This data describes a binding interaction between two proteins.

Sequence of the second protein:
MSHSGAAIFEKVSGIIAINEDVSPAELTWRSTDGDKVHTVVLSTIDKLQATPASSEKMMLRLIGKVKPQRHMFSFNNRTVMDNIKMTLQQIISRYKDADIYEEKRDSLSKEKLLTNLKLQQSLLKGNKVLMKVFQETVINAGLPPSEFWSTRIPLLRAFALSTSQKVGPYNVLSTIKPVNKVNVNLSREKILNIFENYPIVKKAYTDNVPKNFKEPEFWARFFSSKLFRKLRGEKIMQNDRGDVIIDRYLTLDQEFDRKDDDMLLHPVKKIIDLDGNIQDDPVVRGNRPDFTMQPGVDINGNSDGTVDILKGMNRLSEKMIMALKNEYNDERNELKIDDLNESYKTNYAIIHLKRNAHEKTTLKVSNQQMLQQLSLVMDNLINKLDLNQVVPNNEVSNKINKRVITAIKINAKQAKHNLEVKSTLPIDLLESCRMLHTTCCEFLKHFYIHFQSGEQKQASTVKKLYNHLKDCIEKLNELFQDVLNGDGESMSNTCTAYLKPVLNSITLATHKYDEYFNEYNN

Sequence of the first protein:
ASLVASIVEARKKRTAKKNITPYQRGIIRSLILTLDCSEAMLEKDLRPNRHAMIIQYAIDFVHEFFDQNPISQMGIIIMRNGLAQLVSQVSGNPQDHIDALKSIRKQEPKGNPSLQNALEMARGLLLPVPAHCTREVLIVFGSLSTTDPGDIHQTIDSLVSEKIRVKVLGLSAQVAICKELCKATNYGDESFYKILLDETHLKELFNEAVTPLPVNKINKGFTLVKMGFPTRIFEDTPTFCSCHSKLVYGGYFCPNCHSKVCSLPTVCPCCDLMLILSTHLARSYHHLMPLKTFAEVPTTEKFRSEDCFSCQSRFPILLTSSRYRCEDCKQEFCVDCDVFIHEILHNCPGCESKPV

Interface contacts:
Residue H557 in the second protein interacts with residue C339 in the first protein (closest heavy-atom distance 3.0 Å).
Residue L225 in the second protein is in contact with residue M219 in the first protein (closest heavy-atom distance 3.7 Å).
Residue K632 in the second protein is in contact with residue N354 in the first protein (closest heavy-atom distance 3.1 Å).
Residue P233 in the second protein contacts residue D246 in the first protein (closest heavy-atom distance 3.6 Å).
Residue H557 in the second protein interacts with residue S340 in the first protein (closest heavy-atom distance 3.8 Å).
Residue I437 in the second protein contacts residue P120 in the first protein (closest heavy-atom distance 3.8 Å).
Residue V231 in the second protein is in contact with residue N179 in the first protein (closest heavy-atom distance 3.2 Å).
Residue H519 in the second protein interacts with residue Y347 in the first protein (closest heavy-atom distance 3.0 Å).
Residue N434 in the second protein contacts residue K315 in the first protein (closest heavy-atom distance 3.0 Å).
Residue Y396 in the second protein contacts residue E218 in the first protein (closest heavy-atom distance 3.4 Å).
Residue Y435 in the second protein is in contact with residue D287 in the first protein (closest heavy-atom distance 2.7 Å).
Residue V231 in the second protein contacts residue L181 in the first protein (closest heavy-atom distance 3.6 Å).
Residue T558 in the second protein interacts with residue S343 in the first protein (closest heavy-atom distance 3.5 Å).
Residue L392 in the second protein interacts with residue G248 in the first protein (closest heavy-atom distance 3.7 Å).
Residue Y618 in the second protein is in contact with residue F338 in the first protein (closest heavy-atom distance 3.4 Å).
Residue S625 in the second protein interacts with residue C355 in the first protein (closest heavy-atom distance 3.3 Å).
Residue V541 in the second protein is in contact with residue Y347 in the first protein (closest heavy-atom distance 3.0 Å).
Residue R554 in the second protein contacts residue F338 in the first protein (closest heavy-atom distance 3.6 Å).
Residue K565 in the second protein interacts with residue C368 in the first protein (closest heavy-atom distance 3.3 Å).
Residue Y431 in the second protein interacts with residue D287 in the first protein (closest heavy-atom distance 3.7 Å).
Residue L539 in the second protein is in contact with residue K344 in the first protein (closest heavy-atom distance 3.7 Å).
Residue L564 in the second protein is in contact with residue C368 in the first protein (closest heavy-atom distance 3.7 Å).
Residue E540 in the second protein contacts residue K344 in the first protein (closest heavy-atom distance 3.8 Å).
Residue G232 in the second protein contacts residue D246 in the first protein (closest heavy-atom distance 3.6 Å).
Residue K230 in the second protein is in contact with residue N215 in the first protein (closest heavy-atom distance 3.7 Å).
Residue Y618 in the second protein is in contact with residue P336 in the first protein (closest heavy-atom distance 3.4 Å).
Residue Q572 in the second protein is in contact with residue C369 in the first protein (closest heavy-atom distance 3.6 Å).
Residue Q516 in the second protein interacts with residue F332 in the first protein (closest heavy-atom distance 3.2 Å).
Residue H519 in the second protein contacts residue E333 in the first protein (closest heavy-atom distance 3.4 Å).
Residue Y618 in the second protein is in contact with residue T335 in the first protein (closest heavy-atom distance 3.8 Å).
Residue I438 in the second protein interacts with residue Q122 in the first protein (closest heavy-atom distance 3.2 Å).
Residue A617 in the second protein contacts residue T337 in the first protein (closest heavy-atom distance 3.4 Å).
Residue R221 in the second protein interacts with residue G222 in the first protein (closest heavy-atom distance 3.5 Å).
Residue A222 in the second protein is in contact with residue L184 in the first protein (closest heavy-atom distance 3.8 Å).
Residue H557 in the second protein contacts residue F338 in the first protein (closest heavy-atom distance 3.6 Å).
Residue K230 in the second protein is in contact with residue P247 in the first protein (closest heavy-atom distance 3.5 Å).
Residue H557 in the second protein interacts with residue S343 in the first protein (closest heavy-atom distance 3.8 Å).
Residue Y431 in the second protein is in contact with residue Y285 in the first protein (closest heavy-atom distance 2.7 Å).
Residue K565 in the second protein is in contact with residue P367 in the first protein (closest heavy-atom distance 3.2 Å).
Residue L392 in the second protein is in contact with residue D246 in the first protein (closest heavy-atom distance 3.0 Å).
Residue R554 in the second protein contacts residue S343 in the first protein (closest heavy-atom distance 3.2 Å).
Residue Y618 in the second protein is in contact with residue L345 in the first protein (closest heavy-atom distance 3.8 Å).
Residue A436 in the second protein interacts with residue V313 in the first protein (closest heavy-atom distance 3.7 Å).
Residue A222 in the second protein interacts with residue Q187 in the first protein (closest heavy-atom distance 3.4 Å).
Residue Q572 in the second protein interacts with residue N354 in the first protein (closest heavy-atom distance 3.5 Å).
Residue A436 in the second protein interacts with residue Q122 in the first protein (closest heavy-atom distance 3.0 Å).
Residue I438 in the second protein interacts with residue P120 in the first protein (closest heavy-atom distance 3.3 Å).
Residue Y435 in the second protein is in contact with residue V313 in the first protein (closest heavy-atom distance 3.6 Å).
Residue Q229 in the second protein interacts with residue L181 in the first protein (closest heavy-atom distance 3.8 Å).
Residue Y568 in the second protein interacts with residue C368 in the first protein (closest heavy-atom distance 3.5 Å).
Residue K230 in the second protein interacts with residue L181 in the first protein (closest heavy-atom distance 3.8 Å).
Residue N434 in the second protein interacts with residue N314 in the first protein (closest heavy-atom distance 2.9 Å).
Residue L628 in the second protein is in contact with residue H356 in the first protein (closest heavy-atom distance 3.6 Å).
Residue Y568 in the second protein interacts with residue C355 in the first protein (closest heavy-atom distance 3.6 Å).
Residue Y435 in the second protein is in contact with residue Y121 in the first protein (closest heavy-atom distance 3.6 Å).
Residue L392 in the second protein is in contact with residue D249 in the first protein (closest heavy-atom distance 3.8 Å).
Residue Q229 in the second protein is in contact with residue A182 in the first protein (closest heavy-atom distance 2.6 Å).
Residue P621 in the second protein interacts with residue T337 in the first protein (closest heavy-atom distance 3.8 Å).
Residue N520 in the second protein contacts residue Y347 in the first protein (closest heavy-atom distance 3.1 Å).
Residue C561 in the second protein contacts residue S340 in the first protein (closest heavy-atom distance 3.2 Å).